The following describes two proteins that form a bound complex.

Sequence of the first protein:
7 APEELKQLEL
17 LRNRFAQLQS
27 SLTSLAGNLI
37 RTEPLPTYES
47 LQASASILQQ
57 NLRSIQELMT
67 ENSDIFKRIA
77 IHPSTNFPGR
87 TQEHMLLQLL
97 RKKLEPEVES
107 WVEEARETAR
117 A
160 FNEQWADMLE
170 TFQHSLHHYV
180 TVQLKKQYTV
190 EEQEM

Residue-level contacts at the interface:
Residue L140 in the second protein contacts residue L96 in the first protein (closest heavy-atom distance 3.6 Å).
Residue A136 in the second protein is in contact with residue L96 in the first protein (closest heavy-atom distance 4.9 Å).
Residue I161 in the second protein is in contact with residue L41 in the first protein (closest heavy-atom distance 3.7 Å).
Residue I144 in the second protein interacts with residue R97 in the first protein (closest heavy-atom distance 4.7 Å).
Residue F127 in the second protein interacts with residue I77 in the first protein (closest heavy-atom distance 3.6 Å).
Residue M146 in the second protein is in contact with residue I61 in the first protein (closest heavy-atom distance 3.6 Å).
Residue Q89 in the second protein contacts residue P84 in the first protein (closest heavy-atom distance 3.5 Å).
Residue A137 in the second protein interacts with residue I75 in the first protein (closest heavy-atom distance 4.9 Å).
Residue R147 in the second protein contacts residue V104 in the first protein (closest heavy-atom distance 4.2 Å).
Residue P138 in the second protein is in contact with residue I75 in the first protein (closest heavy-atom distance 3.1 Å).
Residue L140 in the second protein contacts residue K98 in the first protein (closest heavy-atom distance 3.6 Å).
Residue T98 in the second protein is in contact with residue Q88 in the first protein (closest heavy-atom distance 5.0 Å).
Residue I144 in the second protein is in contact with residue K99 in the first protein (closest heavy-atom distance 4.7 Å).
Residue I16 in the second protein interacts with residue K99 in the first protein (closest heavy-atom distance 3.5 Å).
Residue I144 in the second protein is in contact with residue V104 in the first protein (closest heavy-atom distance 4.6 Å).
Residue A136 in the second protein interacts with residue I77 in the first protein (closest heavy-atom distance 4.5 Å).
Residue R147 in the second protein contacts residue W107 in the first protein (closest heavy-atom distance 4.8 Å).
Residue T98 in the second protein contacts residue T87 in the first protein (closest heavy-atom distance 2.3 Å).
Residue Q89 in the second protein contacts residue T87 in the first protein (closest heavy-atom distance 4.8 Å).
Residue T139 in the second protein contacts residue K98 in the first protein (closest heavy-atom distance 3.7 Å).
Residue M146 in the second protein is in contact with residue L58 in the first protein (closest heavy-atom distance 4.2 Å).
Residue I144 in the second protein interacts with residue E101 in the first protein (closest heavy-atom distance 3.6 Å).
Residue D142 in the second protein contacts residue F72 in the first protein (closest heavy-atom distance 4.9 Å).
Residue W168 in the second protein contacts residue Y44 in the first protein (closest heavy-atom distance 3.8 Å).
Residue T98 in the second protein is in contact with residue P84 in the first protein (closest heavy-atom distance 2.5 Å).
Residue I144 in the second protein is in contact with residue L100 in the first protein (closest heavy-atom distance 3.7 Å).
Residue Q89 in the second protein is in contact with residue F83 in the first protein (closest heavy-atom distance 4.3 Å).
Residue T139 in the second protein is in contact with residue F72 in the first protein (closest heavy-atom distance 5.0 Å).
Residue L148 in the second protein contacts residue E101 in the first protein (closest heavy-atom distance 3.3 Å).
Residue G99 in the second protein interacts with residue T87 in the first protein (closest heavy-atom distance 3.5 Å).
Residue A137 in the second protein contacts residue K98 in the first protein (closest heavy-atom distance 4.7 Å).
Residue P160 in the second protein is in contact with residue Y44 in the first protein (closest heavy-atom distance 4.0 Å).
Residue M135 in the second protein is in contact with residue I77 in the first protein (closest heavy-atom distance 4.8 Å).
Residue I16 in the second protein interacts with residue R97 in the first protein (closest heavy-atom distance 4.4 Å).
Residue P138 in the second protein contacts residue F72 in the first protein (closest heavy-atom distance 3.1 Å).
Residue T98 in the second protein interacts with residue G85 in the first protein (closest heavy-atom distance 4.5 Å).
Residue P160 in the second protein interacts with residue L41 in the first protein (closest heavy-atom distance 4.0 Å).
Residue I143 in the second protein interacts with residue M65 in the first protein (closest heavy-atom distance 3.7 Å).
Residue M135 in the second protein contacts residue A76 in the first protein (closest heavy-atom distance 4.1 Å).
Residue D142 in the second protein interacts with residue M65 in the first protein (closest heavy-atom distance 3.1 Å).
Residue T100 in the second protein interacts with residue Q88 in the first protein (closest heavy-atom distance 3.2 Å).
Residue W168 in the second protein interacts with residue E45 in the first protein (closest heavy-atom distance 4.2 Å).
Residue L148 in the second protein interacts with residue V104 in the first protein (closest heavy-atom distance 3.8 Å).
Residue T139 in the second protein contacts residue K73 in the first protein (closest heavy-atom distance 4.4 Å).
Residue G99 in the second protein interacts with residue Q88 in the first protein (closest heavy-atom distance 3.1 Å).
Residue R157 in the second protein is in contact with residue L47 in the first protein (closest heavy-atom distance 4.0 Å).
Residue L140 in the second protein is in contact with residue L95 in the first protein (closest heavy-atom distance 4.2 Å).
Residue A151 in the second protein interacts with residue W107 in the first protein (closest heavy-atom distance 4.0 Å).
Residue T98 in the second protein is in contact with residue F83 in the first protein (closest heavy-atom distance 4.8 Å).
Residue S153 in the second protein contacts residue L54 in the first protein (closest heavy-atom distance 4.2 Å).
Residue F127 in the second protein interacts with residue F83 in the first protein (closest heavy-atom distance 4.3 Å).
Residue L140 in the second protein interacts with residue R97 in the first protein (closest heavy-atom distance 4.0 Å).

Sequence of the second protein:
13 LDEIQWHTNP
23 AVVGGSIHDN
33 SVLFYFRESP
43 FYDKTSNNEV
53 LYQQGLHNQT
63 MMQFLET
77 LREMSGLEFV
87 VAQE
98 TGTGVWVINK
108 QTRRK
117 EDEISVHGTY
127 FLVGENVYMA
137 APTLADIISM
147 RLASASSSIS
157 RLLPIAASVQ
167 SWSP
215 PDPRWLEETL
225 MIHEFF